Sequence of protein 2:
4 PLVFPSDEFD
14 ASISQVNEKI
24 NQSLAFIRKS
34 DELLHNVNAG

Sequence of protein 1:
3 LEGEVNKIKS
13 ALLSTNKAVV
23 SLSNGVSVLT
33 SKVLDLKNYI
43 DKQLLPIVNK

Interface contacts:
Residue I10 in protein 1 contacts residue V40 in protein 2 (closest heavy-atom distance 4.3 Å).
Residue V30 in protein 1 is in contact with residue S15 in protein 2 (closest heavy-atom distance 3.9 Å).
Residue I49 in protein 1 interacts with residue L5 in protein 2 (closest heavy-atom distance 3.8 Å).
Residue S16 in protein 1 is in contact with residue K32 in protein 2 (closest heavy-atom distance 4.2 Å).
Residue A20 in protein 1 interacts with residue I30 in protein 2 (closest heavy-atom distance 3.6 Å).
Residue S12 in protein 1 is in contact with residue L36 in protein 2 (closest heavy-atom distance 3.8 Å).
Residue V21 in protein 1 interacts with residue S26 in protein 2 (closest heavy-atom distance 4.7 Å).
Residue L24 in protein 1 interacts with residue K22 in protein 2 (closest heavy-atom distance 4.4 Å).
Residue A20 in protein 1 is in contact with residue F29 in protein 2 (closest heavy-atom distance 3.8 Å).
Residue K9 in protein 1 is in contact with residue V40 in protein 2 (closest heavy-atom distance 3.5 Å).
Residue L46 in protein 1 contacts residue L5 in protein 2 (closest heavy-atom distance 3.9 Å).
Residue L38 in protein 1 is in contact with residue F7 in protein 2 (closest heavy-atom distance 3.5 Å).
Residue L31 in protein 1 contacts residue I16 in protein 2 (closest heavy-atom distance 4.2 Å).
Residue S23 in protein 1 is in contact with residue S26 in protein 2 (closest heavy-atom distance 4.0 Å).
Residue A13 in protein 1 contacts residue L36 in protein 2 (closest heavy-atom distance 4.0 Å).
Residue A13 in protein 1 interacts with residue S33 in protein 2 (closest heavy-atom distance 2.9 Å).
Residue L14 in protein 1 is in contact with residue S33 in protein 2 (closest heavy-atom distance 4.4 Å).
Residue S23 in protein 1 interacts with residue F29 in protein 2 (closest heavy-atom distance 3.6 Å).
Residue K9 in protein 1 is in contact with residue L36 in protein 2 (closest heavy-atom distance 4.5 Å).
Residue A20 in protein 1 contacts residue S26 in protein 2 (closest heavy-atom distance 2.7 Å).
Residue K34 in protein 1 is in contact with residue S15 in protein 2 (closest heavy-atom distance 3.4 Å).
Residue N26 in protein 1 contacts residue K22 in protein 2 (closest heavy-atom distance 4.5 Å).
Residue S16 in protein 1 contacts residue F29 in protein 2 (closest heavy-atom distance 3.3 Å).
Residue T17 in protein 1 is in contact with residue S33 in protein 2 (closest heavy-atom distance 2.8 Å).
Residue E6 in protein 1 interacts with residue N41 in protein 2 (closest heavy-atom distance 3.8 Å).
Residue L24 in protein 1 is in contact with residue I23 in protein 2 (closest heavy-atom distance 4.2 Å).
Residue A13 in protein 1 interacts with residue L37 in protein 2 (closest heavy-atom distance 3.4 Å).
Residue Y41 in protein 1 contacts residue V6 in protein 2 (closest heavy-atom distance 3.0 Å).
Residue E6 in protein 1 is in contact with residue V40 in protein 2 (closest heavy-atom distance 2.3 Å).
Residue S23 in protein 1 is in contact with residue Q25 in protein 2 (closest heavy-atom distance 2.5 Å).
Residue E6 in protein 1 interacts with residue N39 in protein 2 (closest heavy-atom distance 4.0 Å).
Residue K34 in protein 1 is in contact with residue F12 in protein 2 (closest heavy-atom distance 3.8 Å).
Residue G27 in protein 1 contacts residue V19 in protein 2 (closest heavy-atom distance 3.6 Å).
Residue K9 in protein 1 is in contact with residue N39 in protein 2 (closest heavy-atom distance 2.5 Å).
Residue L24 in protein 1 contacts residue S26 in protein 2 (closest heavy-atom distance 3.7 Å).
Residue V30 in protein 1 contacts residue V19 in protein 2 (closest heavy-atom distance 4.0 Å).
Residue K34 in protein 1 interacts with residue I16 in protein 2 (closest heavy-atom distance 4.7 Å).
Residue I10 in protein 1 interacts with residue L37 in protein 2 (closest heavy-atom distance 4.2 Å).
Residue Q45 in protein 1 contacts residue L5 in protein 2 (closest heavy-atom distance 3.7 Å).
Residue T17 in protein 1 interacts with residue F29 in protein 2 (closest heavy-atom distance 4.8 Å).
Residue S16 in protein 1 interacts with residue I30 in protein 2 (closest heavy-atom distance 4.7 Å).
Residue K19 in protein 1 contacts residue F29 in protein 2 (closest heavy-atom distance 3.8 Å).
Residue Y41 in protein 1 is in contact with residue L5 in protein 2 (closest heavy-atom distance 3.2 Å).
Residue S16 in protein 1 is in contact with residue S33 in protein 2 (closest heavy-atom distance 4.0 Å).
Residue Y41 in protein 1 interacts with residue F7 in protein 2 (closest heavy-atom distance 3.5 Å).
Residue V30 in protein 1 interacts with residue Q18 in protein 2 (closest heavy-atom distance 5.0 Å).
Residue L38 in protein 1 contacts residue F12 in protein 2 (closest heavy-atom distance 3.8 Å).
Residue D37 in protein 1 contacts residue F12 in protein 2 (closest heavy-atom distance 4.8 Å).
Residue T17 in protein 1 contacts residue I30 in protein 2 (closest heavy-atom distance 4.2 Å).
Residue L31 in protein 1 contacts residue V19 in protein 2 (closest heavy-atom distance 3.9 Å).
Residue Y41 in protein 1 is in contact with residue P8 in protein 2 (closest heavy-atom distance 3.8 Å).
Residue K34 in protein 1 contacts residue E11 in protein 2 (closest heavy-atom distance 4.3 Å).
Residue G27 in protein 1 contacts residue K22 in protein 2 (closest heavy-atom distance 3.8 Å).
Residue S23 in protein 1 interacts with residue K22 in protein 2 (closest heavy-atom distance 3.7 Å).

This data describes a binding interaction between two proteins.